This data describes a binding interaction between two proteins.

Sequence of the second protein:
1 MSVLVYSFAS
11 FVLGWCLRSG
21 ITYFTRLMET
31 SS

Sequence of the first protein:
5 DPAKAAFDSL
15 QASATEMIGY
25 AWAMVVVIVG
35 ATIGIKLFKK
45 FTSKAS

Interface contacts:
Residue V33 in the first protein contacts residue M28 in the second protein (closest heavy-atom distance 3.4 Å).
Residue I22 in the first protein contacts residue L17 in the second protein (closest heavy-atom distance 3.5 Å).
Residue A7 in the first protein is in contact with residue V3 in the second protein (closest heavy-atom distance 4.7 Å).
Residue K44 in the first protein is in contact with residue S32 in the second protein (closest heavy-atom distance 4.0 Å).
Residue V33 in the first protein interacts with residue T25 in the second protein (closest heavy-atom distance 4.2 Å).
Residue V30 in the first protein contacts residue F24 in the second protein (closest heavy-atom distance 5.0 Å).
Residue W26 in the first protein contacts residue I21 in the second protein (closest heavy-atom distance 3.6 Å).
Residue W26 in the first protein contacts residue L17 in the second protein (closest heavy-atom distance 4.9 Å).
Residue L14 in the first protein is in contact with residue S10 in the second protein (closest heavy-atom distance 3.3 Å).
Residue F11 in the first protein interacts with residue L13 in the second protein (closest heavy-atom distance 4.5 Å).
Residue I37 in the first protein is in contact with residue E29 in the second protein (closest heavy-atom distance 4.5 Å).
Residue V33 in the first protein contacts residue F24 in the second protein (closest heavy-atom distance 4.4 Å).
Residue A18 in the first protein is in contact with residue L13 in the second protein (closest heavy-atom distance 4.5 Å).
Residue D5 in the first protein contacts residue S2 in the second protein (closest heavy-atom distance 5.0 Å).
Residue F11 in the first protein is in contact with residue A9 in the second protein (closest heavy-atom distance 3.9 Å).
Residue K40 in the first protein contacts residue E29 in the second protein (closest heavy-atom distance 3.1 Å).
Residue A7 in the first protein is in contact with residue Y6 in the second protein (closest heavy-atom distance 4.2 Å).
Residue A25 in the first protein interacts with residue I21 in the second protein (closest heavy-atom distance 4.2 Å).
Residue K8 in the first protein contacts residue Y6 in the second protein (closest heavy-atom distance 3.7 Å).
Residue I22 in the first protein interacts with residue I21 in the second protein (closest heavy-atom distance 4.3 Å).
Residue F11 in the first protein contacts residue S10 in the second protein (closest heavy-atom distance 4.1 Å).
Residue L14 in the first protein is in contact with residue L13 in the second protein (closest heavy-atom distance 4.6 Å).
Residue A7 in the first protein interacts with residue S2 in the second protein (closest heavy-atom distance 4.8 Å).
Residue L41 in the first protein interacts with residue S32 in the second protein (closest heavy-atom distance 3.3 Å).
Residue A18 in the first protein contacts residue L17 in the second protein (closest heavy-atom distance 4.3 Å).
Residue V29 in the first protein contacts residue I21 in the second protein (closest heavy-atom distance 3.7 Å).
Residue Q15 in the first protein interacts with residue L13 in the second protein (closest heavy-atom distance 3.8 Å).
Residue F11 in the first protein is in contact with residue Y6 in the second protein (closest heavy-atom distance 3.8 Å).
Residue V29 in the first protein contacts residue T25 in the second protein (closest heavy-atom distance 4.4 Å).
Residue W26 in the first protein contacts residue G20 in the second protein (closest heavy-atom distance 4.1 Å).
Residue I37 in the first protein contacts residue M28 in the second protein (closest heavy-atom distance 3.9 Å).
Residue V29 in the first protein interacts with residue F24 in the second protein (closest heavy-atom distance 4.0 Å).
Residue I37 in the first protein contacts residue S32 in the second protein (closest heavy-atom distance 3.6 Å).
Residue I22 in the first protein is in contact with residue R18 in the second protein (closest heavy-atom distance 4.8 Å).
Residue W26 in the first protein contacts residue F24 in the second protein (closest heavy-atom distance 3.7 Å).
Residue K40 in the first protein interacts with residue S32 in the second protein (closest heavy-atom distance 3.8 Å).